Sequence of protein 1:
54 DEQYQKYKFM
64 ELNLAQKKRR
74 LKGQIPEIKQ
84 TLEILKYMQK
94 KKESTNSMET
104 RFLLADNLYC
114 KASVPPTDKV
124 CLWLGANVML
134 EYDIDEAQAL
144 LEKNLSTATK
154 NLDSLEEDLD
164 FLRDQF

Sequence of protein 2:
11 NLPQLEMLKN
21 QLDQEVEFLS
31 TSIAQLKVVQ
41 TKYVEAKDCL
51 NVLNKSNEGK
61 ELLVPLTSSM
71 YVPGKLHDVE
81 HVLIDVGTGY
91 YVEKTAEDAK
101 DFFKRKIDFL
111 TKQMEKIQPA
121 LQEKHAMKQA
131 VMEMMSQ

The following describes two proteins that form a bound complex.

Residue-level contacts at the interface:
Residue D85 in protein 2 is in contact with residue Y112 in protein 1 (closest heavy-atom distance 4.0 Å).
Residue F103 in protein 2 interacts with residue L111 in protein 1 (closest heavy-atom distance 3.3 Å).
Residue H77 in protein 2 is in contact with residue S116 in protein 1 (closest heavy-atom distance 4.0 Å).
Residue C49 in protein 2 is in contact with residue L107 in protein 1 (closest heavy-atom distance 4.1 Å).
Residue T67 in protein 2 is in contact with residue Q83 in protein 1 (closest heavy-atom distance 3.6 Å).
Residue I84 in protein 2 is in contact with residue Y112 in protein 1 (closest heavy-atom distance 4.2 Å).
Residue K42 in protein 2 contacts residue N110 in protein 1 (closest heavy-atom distance 3.1 Å).
Residue L76 in protein 2 interacts with residue A115 in protein 1 (closest heavy-atom distance 3.5 Å).
Residue L66 in protein 2 is in contact with residue L88 in protein 1 (closest heavy-atom distance 3.5 Å).
Residue I84 in protein 2 contacts residue L111 in protein 1 (closest heavy-atom distance 3.6 Å).
Residue L63 in protein 2 is in contact with residue C124 in protein 1 (closest heavy-atom distance 4.1 Å).
Residue M70 in protein 2 interacts with residue L144 in protein 1 (closest heavy-atom distance 3.6 Å).
Residue C49 in protein 2 is in contact with residue L111 in protein 1 (closest heavy-atom distance 4.0 Å).
Residue P73 in protein 2 interacts with residue K122 in protein 1 (closest heavy-atom distance 3.1 Å).
Residue L76 in protein 2 contacts residue K114 in protein 1 (closest heavy-atom distance 3.5 Å).
Residue L76 in protein 2 contacts residue C113 in protein 1 (closest heavy-atom distance 3.6 Å).
Residue S69 in protein 2 is in contact with residue W126 in protein 1 (closest heavy-atom distance 3.1 Å).
Residue Y71 in protein 2 contacts residue C124 in protein 1 (closest heavy-atom distance 2.5 Å).
Residue D78 in protein 2 interacts with residue K114 in protein 1 (closest heavy-atom distance 3.3 Å).
Residue T67 in protein 2 contacts residue I87 in protein 1 (closest heavy-atom distance 4.0 Å).
Residue V64 in protein 2 contacts residue L106 in protein 1 (closest heavy-atom distance 3.1 Å).
Residue A46 in protein 2 is in contact with residue N110 in protein 1 (closest heavy-atom distance 3.6 Å).
Residue E45 in protein 2 is in contact with residue D109 in protein 1 (closest heavy-atom distance 4.0 Å).
Residue V64 in protein 2 is in contact with residue F105 in protein 1 (closest heavy-atom distance 3.5 Å).
Residue S69 in protein 2 is in contact with residue L125 in protein 1 (closest heavy-atom distance 3.9 Å).
Residue H81 in protein 2 contacts residue K114 in protein 1 (closest heavy-atom distance 3.1 Å).
Residue L66 in protein 2 is in contact with residue L106 in protein 1 (closest heavy-atom distance 3.2 Å).
Residue Y71 in protein 2 is in contact with residue W126 in protein 1 (closest heavy-atom distance 3.6 Å).
Residue I84 in protein 2 contacts residue N110 in protein 1 (closest heavy-atom distance 3.4 Å).
Residue L83 in protein 2 contacts residue K114 in protein 1 (closest heavy-atom distance 3.3 Å).
Residue M70 in protein 2 contacts residue V123 in protein 1 (closest heavy-atom distance 3.4 Å).
Residue D78 in protein 2 interacts with residue E102 in protein 1 (closest heavy-atom distance 3.6 Å).
Residue P65 in protein 2 contacts residue L106 in protein 1 (closest heavy-atom distance 3.5 Å).
Residue P73 in protein 2 interacts with residue V117 in protein 1 (closest heavy-atom distance 3.8 Å).
Residue P73 in protein 2 contacts residue T120 in protein 1 (closest heavy-atom distance 4.0 Å).
Residue H77 in protein 2 is in contact with residue K114 in protein 1 (closest heavy-atom distance 2.9 Å).
Residue V72 in protein 2 interacts with residue V123 in protein 1 (closest heavy-atom distance 3.6 Å).
Residue M70 in protein 2 is in contact with residue C124 in protein 1 (closest heavy-atom distance 3.0 Å).
Residue V72 in protein 2 contacts residue K122 in protein 1 (closest heavy-atom distance 3.8 Å).
Residue S69 in protein 2 is in contact with residue T84 in protein 1 (closest heavy-atom distance 3.8 Å).
Residue M70 in protein 2 is in contact with residue T84 in protein 1 (closest heavy-atom distance 3.4 Å).
Residue G74 in protein 2 interacts with residue F105 in protein 1 (closest heavy-atom distance 3.7 Å).
Residue K42 in protein 2 contacts residue D109 in protein 1 (closest heavy-atom distance 3.6 Å).
Residue M70 in protein 2 is in contact with residue W126 in protein 1 (closest heavy-atom distance 3.8 Å).
Residue L83 in protein 2 is in contact with residue R104 in protein 1 (closest heavy-atom distance 3.9 Å).
Residue G74 in protein 2 interacts with residue S116 in protein 1 (closest heavy-atom distance 4.1 Å).
Residue V82 in protein 2 contacts residue Y112 in protein 1 (closest heavy-atom distance 3.4 Å).
Residue H77 in protein 2 is in contact with residue A115 in protein 1 (closest heavy-atom distance 3.5 Å).
Residue V82 in protein 2 contacts residue K114 in protein 1 (closest heavy-atom distance 4.0 Å).
Residue T67 in protein 2 interacts with residue T84 in protein 1 (closest heavy-atom distance 3.4 Å).
Residue K75 in protein 2 contacts residue A115 in protein 1 (closest heavy-atom distance 3.2 Å).
Residue P73 in protein 2 contacts residue F105 in protein 1 (closest heavy-atom distance 4.2 Å).
Residue Y71 in protein 2 interacts with residue V123 in protein 1 (closest heavy-atom distance 3.5 Å).
Residue K75 in protein 2 is in contact with residue S116 in protein 1 (closest heavy-atom distance 2.8 Å).
Residue T67 in protein 2 interacts with residue E80 in protein 1 (closest heavy-atom distance 3.6 Å).
Residue V82 in protein 2 interacts with residue C113 in protein 1 (closest heavy-atom distance 3.7 Å).
Residue A46 in protein 2 interacts with residue L111 in protein 1 (closest heavy-atom distance 4.1 Å).
Residue S68 in protein 2 interacts with residue W126 in protein 1 (closest heavy-atom distance 3.0 Å).
Residue L83 in protein 2 contacts residue Y112 in protein 1 (closest heavy-atom distance 2.8 Å).
Residue L53 in protein 2 interacts with residue L107 in protein 1 (closest heavy-atom distance 3.6 Å).